Contacts between the two chains:
Residue E81 in protein 2 contacts residue A11 in protein 1 (closest heavy-atom distance 3.0 Å).
Residue T73 in protein 2 interacts with residue V9 in protein 1 (closest heavy-atom distance 4.8 Å).

These two protein chains interact to form a complex.

Sequence of protein 2:
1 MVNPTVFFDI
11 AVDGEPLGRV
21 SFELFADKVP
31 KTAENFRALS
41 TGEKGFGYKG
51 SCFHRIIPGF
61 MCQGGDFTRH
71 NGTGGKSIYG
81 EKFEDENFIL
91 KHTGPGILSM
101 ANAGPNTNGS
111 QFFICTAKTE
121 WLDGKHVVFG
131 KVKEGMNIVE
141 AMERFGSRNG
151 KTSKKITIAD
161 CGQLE

Sequence of protein 1:
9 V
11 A